Interface contacts:
Residue R69 in the first protein interacts with residue D62 in the second protein (closest heavy-atom distance 3.9 Å).
Residue L32 in the first protein interacts with residue A66 in the second protein (closest heavy-atom distance 3.7 Å).
Residue Q67 in the first protein interacts with residue A66 in the second protein (closest heavy-atom distance 3.1 Å).
Residue P1 in the first protein contacts residue G72 in the second protein (closest heavy-atom distance 3.5 Å).
Residue Q279 in the first protein contacts residue K73 in the second protein (closest heavy-atom distance 2.4 Å).
Residue M5 in the first protein is in contact with residue P69 in the second protein (closest heavy-atom distance 3.7 Å).
Residue V263 in the first protein contacts residue K73 in the second protein (closest heavy-atom distance 3.8 Å).
Residue L6 in the first protein interacts with residue V64 in the second protein (closest heavy-atom distance 3.4 Å).
Residue R69 in the first protein interacts with residue V64 in the second protein (closest heavy-atom distance 3.8 Å).
Residue P1 in the first protein interacts with residue L70 in the second protein (closest heavy-atom distance 3.6 Å).
Residue Q279 in the first protein contacts residue G72 in the second protein (closest heavy-atom distance 3.6 Å).
Residue E281 in the first protein is in contact with residue K73 in the second protein (closest heavy-atom distance 3.4 Å).
Residue Q67 in the first protein interacts with residue R63 in the second protein (closest heavy-atom distance 3.5 Å).
Residue P1 in the first protein contacts residue K73 in the second protein (closest heavy-atom distance 3.6 Å).
Residue N3 in the first protein contacts residue A66 in the second protein (closest heavy-atom distance 3.2 Å).
Residue G315 in the first protein is in contact with residue D62 in the second protein (closest heavy-atom distance 3.6 Å).
Residue S86 in the first protein contacts residue G59 in the second protein (closest heavy-atom distance 2.8 Å).
Residue K9 in the first protein is in contact with residue K73 in the second protein (closest heavy-atom distance 3.4 Å).
Residue W319 in the first protein contacts residue P69 in the second protein (closest heavy-atom distance 3.7 Å).
Residue M5 in the first protein contacts residue V64 in the second protein (closest heavy-atom distance 3.8 Å).
Residue R69 in the first protein contacts residue A61 in the second protein (closest heavy-atom distance 3.3 Å).
Residue M5 in the first protein interacts with residue V68 in the second protein (closest heavy-atom distance 3.7 Å).
Residue Y308 in the first protein is in contact with residue V71 in the second protein (closest heavy-atom distance 3.4 Å).
Residue S84 in the first protein contacts residue G59 in the second protein (closest heavy-atom distance 2.4 Å).
Residue Q67 in the first protein contacts residue C67 in the second protein (closest heavy-atom distance 3.5 Å).
Residue Y83 in the first protein is in contact with residue V58 in the second protein (closest heavy-atom distance 3.6 Å).
Residue P4 in the first protein is in contact with residue P69 in the second protein (closest heavy-atom distance 3.3 Å).
Residue R69 in the first protein interacts with residue R63 in the second protein (closest heavy-atom distance 3.2 Å).
Residue P74 in the first protein interacts with residue V58 in the second protein (closest heavy-atom distance 3.9 Å).
Residue Y265 in the first protein is in contact with residue K73 in the second protein (closest heavy-atom distance 2.6 Å).
Residue L32 in the first protein interacts with residue R63 in the second protein (closest heavy-atom distance 3.5 Å).
Residue G315 in the first protein contacts residue A61 in the second protein (closest heavy-atom distance 3.3 Å).
Residue Q316 in the first protein is in contact with residue L60 in the second protein (closest heavy-atom distance 3.7 Å).
Residue Q67 in the first protein contacts residue S65 in the second protein (closest heavy-atom distance 3.5 Å).
Residue P4 in the first protein interacts with residue V71 in the second protein (closest heavy-atom distance 3.7 Å).
Residue G72 in the first protein interacts with residue G59 in the second protein (closest heavy-atom distance 2.9 Å).
Residue G314 in the first protein interacts with residue D62 in the second protein (closest heavy-atom distance 3.9 Å).
Residue V2 in the first protein contacts residue L70 in the second protein (closest heavy-atom distance 3.5 Å).
Residue P1 in the first protein contacts residue V71 in the second protein (closest heavy-atom distance 3.6 Å).
Residue L10 in the first protein interacts with residue A66 in the second protein (closest heavy-atom distance 3.3 Å).
Residue Q279 in the first protein interacts with residue V71 in the second protein (closest heavy-atom distance 3.3 Å).
Residue G68 in the first protein is in contact with residue R63 in the second protein (closest heavy-atom distance 3.4 Å).
Residue F337 in the first protein interacts with residue S56 in the second protein (closest heavy-atom distance 3.8 Å).
Residue V2 in the first protein is in contact with residue V71 in the second protein (closest heavy-atom distance 2.8 Å).
Residue N3 in the first protein contacts residue V68 in the second protein (closest heavy-atom distance 3.2 Å).
Residue H255 in the first protein is in contact with residue K73 in the second protein (closest heavy-atom distance 3.4 Å).
Residue R69 in the first protein interacts with residue S65 in the second protein (closest heavy-atom distance 3.6 Å).
Residue E87 in the first protein is in contact with residue A61 in the second protein (closest heavy-atom distance 3.6 Å).
Residue R287 in the first protein is in contact with residue G72 in the second protein (closest heavy-atom distance 3.7 Å).
Residue I71 in the first protein is in contact with residue G59 in the second protein (closest heavy-atom distance 3.6 Å).
Residue R318 in the first protein contacts residue V64 in the second protein (closest heavy-atom distance 3.5 Å).
Residue F73 in the first protein interacts with residue G59 in the second protein (closest heavy-atom distance 3.5 Å).
Residue R317 in the first protein contacts residue V64 in the second protein (closest heavy-atom distance 3.3 Å).
Residue R287 in the first protein is in contact with residue V71 in the second protein (closest heavy-atom distance 3.6 Å).
Residue R70 in the first protein interacts with residue D62 in the second protein (closest heavy-atom distance 2.9 Å).
Residue G315 in the first protein contacts residue R63 in the second protein (closest heavy-atom distance 3.8 Å).
Residue N3 in the first protein is in contact with residue P69 in the second protein (closest heavy-atom distance 2.6 Å).
Residue G72 in the first protein interacts with residue L60 in the second protein (closest heavy-atom distance 3.6 Å).
Residue S34 in the first protein interacts with residue R63 in the second protein (closest heavy-atom distance 3.0 Å).
Residue R70 in the first protein contacts residue A61 in the second protein (closest heavy-atom distance 3.5 Å).

Sequence of the first protein:
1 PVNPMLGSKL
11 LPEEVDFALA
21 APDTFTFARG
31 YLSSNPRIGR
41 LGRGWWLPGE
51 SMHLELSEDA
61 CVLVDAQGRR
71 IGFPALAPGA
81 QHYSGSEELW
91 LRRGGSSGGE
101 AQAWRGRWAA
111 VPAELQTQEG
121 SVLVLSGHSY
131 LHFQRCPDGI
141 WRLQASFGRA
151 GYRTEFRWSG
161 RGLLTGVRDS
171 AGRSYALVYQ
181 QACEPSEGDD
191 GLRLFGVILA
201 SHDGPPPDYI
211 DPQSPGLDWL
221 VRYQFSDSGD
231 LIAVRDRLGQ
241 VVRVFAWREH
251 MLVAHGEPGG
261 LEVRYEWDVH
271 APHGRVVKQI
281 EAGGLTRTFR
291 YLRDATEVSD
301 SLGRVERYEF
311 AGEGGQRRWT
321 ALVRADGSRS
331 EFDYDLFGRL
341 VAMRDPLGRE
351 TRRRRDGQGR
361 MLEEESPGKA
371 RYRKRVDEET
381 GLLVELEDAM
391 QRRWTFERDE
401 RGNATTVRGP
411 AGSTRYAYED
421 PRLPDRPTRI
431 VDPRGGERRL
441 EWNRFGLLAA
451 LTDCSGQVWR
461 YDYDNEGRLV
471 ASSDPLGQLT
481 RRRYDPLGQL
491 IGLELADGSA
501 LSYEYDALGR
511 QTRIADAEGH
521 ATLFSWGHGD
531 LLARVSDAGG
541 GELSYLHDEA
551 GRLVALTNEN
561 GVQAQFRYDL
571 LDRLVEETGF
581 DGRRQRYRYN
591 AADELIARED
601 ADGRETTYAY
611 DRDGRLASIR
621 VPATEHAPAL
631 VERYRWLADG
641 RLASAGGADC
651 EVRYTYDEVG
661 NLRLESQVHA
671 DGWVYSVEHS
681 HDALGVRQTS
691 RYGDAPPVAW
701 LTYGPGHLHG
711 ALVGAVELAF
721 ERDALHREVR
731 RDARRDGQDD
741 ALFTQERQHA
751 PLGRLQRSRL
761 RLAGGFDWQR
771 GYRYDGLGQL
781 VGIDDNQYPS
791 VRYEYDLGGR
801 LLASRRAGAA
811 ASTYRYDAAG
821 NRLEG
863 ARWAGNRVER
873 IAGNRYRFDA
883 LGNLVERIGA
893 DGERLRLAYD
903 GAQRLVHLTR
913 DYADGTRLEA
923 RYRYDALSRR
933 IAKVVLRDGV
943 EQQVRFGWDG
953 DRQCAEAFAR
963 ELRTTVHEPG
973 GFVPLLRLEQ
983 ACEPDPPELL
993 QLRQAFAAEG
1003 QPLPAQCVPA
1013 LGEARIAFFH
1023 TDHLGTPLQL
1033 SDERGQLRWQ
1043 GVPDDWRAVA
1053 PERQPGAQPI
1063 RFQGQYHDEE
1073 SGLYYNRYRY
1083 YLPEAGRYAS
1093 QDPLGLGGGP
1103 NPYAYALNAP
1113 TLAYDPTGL

This data describes a binding interaction between two proteins.

Sequence of the second protein:
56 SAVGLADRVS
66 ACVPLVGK